Sequence of the second protein:
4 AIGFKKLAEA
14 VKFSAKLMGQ

Sequence of the first protein:
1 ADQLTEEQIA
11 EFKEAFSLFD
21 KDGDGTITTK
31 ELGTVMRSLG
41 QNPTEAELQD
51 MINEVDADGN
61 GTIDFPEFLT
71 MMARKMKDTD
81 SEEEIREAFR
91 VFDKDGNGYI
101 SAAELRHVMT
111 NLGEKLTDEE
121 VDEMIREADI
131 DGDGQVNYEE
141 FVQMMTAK

Contacts between the two chains:
Residue L105 in the first protein interacts with residue L10 in the second protein (closest heavy-atom distance 4.0 Å).
Residue M124 in the first protein contacts residue F7 in the second protein (closest heavy-atom distance 3.5 Å).
Residue A88 in the first protein contacts residue V14 in the second protein (closest heavy-atom distance 3.7 Å).
Residue E127 in the first protein interacts with residue K8 in the second protein (closest heavy-atom distance 3.2 Å).
Residue E127 in the first protein is in contact with residue F7 in the second protein (closest heavy-atom distance 2.8 Å).
Residue E14 in the first protein interacts with residue I5 in the second protein (closest heavy-atom distance 3.4 Å).
Residue M145 in the first protein is in contact with residue K8 in the second protein (closest heavy-atom distance 3.5 Å).
Residue M109 in the first protein contacts residue I5 in the second protein (closest heavy-atom distance 3.8 Å).
Residue L112 in the first protein contacts residue L10 in the second protein (closest heavy-atom distance 3.7 Å).
Residue M51 in the first protein contacts residue L20 in the second protein (closest heavy-atom distance 3.5 Å).
Residue M36 in the first protein interacts with residue S17 in the second protein (closest heavy-atom distance 3.6 Å).
Residue M36 in the first protein is in contact with residue L20 in the second protein (closest heavy-atom distance 3.8 Å).
Residue A128 in the first protein is in contact with residue F7 in the second protein (closest heavy-atom distance 4.0 Å).
Residue E14 in the first protein interacts with residue G6 in the second protein (closest heavy-atom distance 2.8 Å).
Residue V108 in the first protein interacts with residue L10 in the second protein (closest heavy-atom distance 4.1 Å).
Residue V136 in the first protein is in contact with residue F7 in the second protein (closest heavy-atom distance 3.9 Å).
Residue Q41 in the first protein interacts with residue M21 in the second protein (closest heavy-atom distance 3.4 Å).
Residue K77 in the first protein contacts residue K15 in the second protein (closest heavy-atom distance 3.6 Å).
Residue M71 in the first protein is in contact with residue F16 in the second protein (closest heavy-atom distance 3.8 Å).
Residue M145 in the first protein interacts with residue A11 in the second protein (closest heavy-atom distance 3.9 Å).
Residue M124 in the first protein is in contact with residue I5 in the second protein (closest heavy-atom distance 3.7 Å).
Residue P43 in the first protein interacts with residue M21 in the second protein (closest heavy-atom distance 3.7 Å).
Residue M144 in the first protein is in contact with residue F7 in the second protein (closest heavy-atom distance 3.4 Å).
Residue M124 in the first protein is in contact with residue G6 in the second protein (closest heavy-atom distance 4.0 Å).
Residue M124 in the first protein is in contact with residue L10 in the second protein (closest heavy-atom distance 4.1 Å).
Residue F92 in the first protein contacts residue V14 in the second protein (closest heavy-atom distance 3.8 Å).
Residue L18 in the first protein contacts residue I5 in the second protein (closest heavy-atom distance 3.8 Å).
Residue M76 in the first protein is in contact with residue K15 in the second protein (closest heavy-atom distance 4.1 Å).
Residue M51 in the first protein interacts with residue M21 in the second protein (closest heavy-atom distance 3.9 Å).
Residue L39 in the first protein contacts residue S17 in the second protein (closest heavy-atom distance 3.8 Å).
Residue I100 in the first protein interacts with residue F7 in the second protein (closest heavy-atom distance 3.9 Å).
Residue L39 in the first protein is in contact with residue V14 in the second protein (closest heavy-atom distance 3.9 Å).
Residue L18 in the first protein interacts with residue A13 in the second protein (closest heavy-atom distance 3.4 Å).
Residue K75 in the first protein contacts residue F16 in the second protein (closest heavy-atom distance 3.9 Å).
Residue E47 in the first protein interacts with residue M21 in the second protein (closest heavy-atom distance 3.9 Å).
Residue F68 in the first protein interacts with residue F16 in the second protein (closest heavy-atom distance 3.8 Å).
Residue F19 in the first protein is in contact with residue F16 in the second protein (closest heavy-atom distance 3.8 Å).
Residue M36 in the first protein is in contact with residue M21 in the second protein (closest heavy-atom distance 3.7 Å).
Residue M144 in the first protein interacts with residue K8 in the second protein (closest heavy-atom distance 3.0 Å).
Residue Q41 in the first protein interacts with residue S17 in the second protein (closest heavy-atom distance 3.6 Å).
Residue E11 in the first protein is in contact with residue K9 in the second protein (closest heavy-atom distance 3.4 Å).
Residue L39 in the first protein contacts residue A13 in the second protein (closest heavy-atom distance 3.7 Å).
Residue K75 in the first protein contacts residue L20 in the second protein (closest heavy-atom distance 3.8 Å).
Residue K75 in the first protein interacts with residue K19 in the second protein (closest heavy-atom distance 3.8 Å).
Residue Q41 in the first protein is in contact with residue Q23 in the second protein (closest heavy-atom distance 2.6 Å).
Residue F92 in the first protein interacts with residue F7 in the second protein (closest heavy-atom distance 3.8 Å).
Residue M76 in the first protein is in contact with residue E12 in the second protein (closest heavy-atom distance 3.4 Å).
Residue M76 in the first protein contacts residue F16 in the second protein (closest heavy-atom distance 3.7 Å).
Residue M71 in the first protein interacts with residue L20 in the second protein (closest heavy-atom distance 3.9 Å).
Residue F92 in the first protein is in contact with residue L10 in the second protein (closest heavy-atom distance 3.7 Å).
Residue M72 in the first protein interacts with residue F16 in the second protein (closest heavy-atom distance 4.0 Å).
Residue L39 in the first protein contacts residue L10 in the second protein (closest heavy-atom distance 4.0 Å).
Residue E14 in the first protein contacts residue A4 in the second protein (closest heavy-atom distance 3.9 Å).
Residue V91 in the first protein interacts with residue V14 in the second protein (closest heavy-atom distance 3.8 Å).
Residue Q41 in the first protein interacts with residue A18 in the second protein (closest heavy-atom distance 3.6 Å).
Residue M109 in the first protein interacts with residue L10 in the second protein (closest heavy-atom distance 3.6 Å).
Residue F92 in the first protein is in contact with residue A11 in the second protein (closest heavy-atom distance 3.9 Å).
Residue E14 in the first protein is in contact with residue K9 in the second protein (closest heavy-atom distance 3.5 Å).
Residue E127 in the first protein interacts with residue G6 in the second protein (closest heavy-atom distance 3.5 Å).
Residue F141 in the first protein contacts residue A11 in the second protein (closest heavy-atom distance 3.7 Å).

These two protein chains interact to form a complex.